The following describes two proteins that form a bound complex.

Sequence of the first protein:
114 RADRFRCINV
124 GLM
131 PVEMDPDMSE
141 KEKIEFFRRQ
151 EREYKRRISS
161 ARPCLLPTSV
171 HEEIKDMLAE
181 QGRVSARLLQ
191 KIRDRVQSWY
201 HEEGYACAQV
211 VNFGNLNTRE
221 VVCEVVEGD

Sequence of the second protein:
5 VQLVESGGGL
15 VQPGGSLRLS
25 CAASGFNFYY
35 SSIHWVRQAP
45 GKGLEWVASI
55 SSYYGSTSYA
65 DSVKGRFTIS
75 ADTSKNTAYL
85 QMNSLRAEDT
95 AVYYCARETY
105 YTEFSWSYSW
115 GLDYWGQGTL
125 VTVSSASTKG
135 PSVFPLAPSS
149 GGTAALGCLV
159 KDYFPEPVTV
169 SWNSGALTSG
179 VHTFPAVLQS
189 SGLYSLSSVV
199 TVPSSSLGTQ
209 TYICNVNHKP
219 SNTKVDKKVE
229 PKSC

Interface contacts:
Residue E107 in the second protein contacts residue N212 in the first protein (closest heavy-atom distance 2.7 Å).
Residue W114 in the second protein interacts with residue M138 in the first protein (closest heavy-atom distance 3.8 Å).
Residue F108 in the second protein contacts residue A186 in the first protein (closest heavy-atom distance 4.2 Å).
Residue F108 in the second protein interacts with residue F213 in the first protein (closest heavy-atom distance 3.1 Å).
Residue Y105 in the second protein contacts residue F147 in the first protein (closest heavy-atom distance 3.8 Å).
Residue W114 in the second protein is in contact with residue M134 in the first protein (closest heavy-atom distance 3.3 Å).
Residue E107 in the second protein contacts residue G214 in the first protein (closest heavy-atom distance 4.9 Å).
Residue T103 in the second protein contacts residue K143 in the first protein (closest heavy-atom distance 3.8 Å).
Residue E107 in the second protein contacts residue F213 in the first protein (closest heavy-atom distance 3.6 Å).
Residue Y58 in the second protein is in contact with residue N217 in the first protein (closest heavy-atom distance 3.5 Å).
Residue S60 in the second protein is in contact with residue R114 in the first protein (closest heavy-atom distance 4.9 Å).
Residue Y34 in the second protein contacts residue R148 in the first protein (closest heavy-atom distance 3.5 Å).
Residue Y104 in the second protein interacts with residue F147 in the first protein (closest heavy-atom distance 3.4 Å).
Residue S109 in the second protein interacts with residue N212 in the first protein (closest heavy-atom distance 2.9 Å).
Residue S109 in the second protein is in contact with residue V211 in the first protein (closest heavy-atom distance 2.7 Å).
Residue T103 in the second protein contacts residue E140 in the first protein (closest heavy-atom distance 4.2 Å).
Residue Y118 in the second protein is in contact with residue E140 in the first protein (closest heavy-atom distance 4.8 Å).
Residue F108 in the second protein is in contact with residue R193 in the first protein (closest heavy-atom distance 3.3 Å).
Residue Y112 in the second protein contacts residue D135 in the first protein (closest heavy-atom distance 4.9 Å).
Residue F108 in the second protein is in contact with residue N212 in the first protein (closest heavy-atom distance 3.2 Å).
Residue S62 in the second protein contacts residue R183 in the first protein (closest heavy-atom distance 5.0 Å).
Residue W114 in the second protein contacts residue F146 in the first protein (closest heavy-atom distance 4.1 Å).
Residue Y58 in the second protein interacts with residue F147 in the first protein (closest heavy-atom distance 4.4 Å).
Residue G59 in the second protein is in contact with residue R114 in the first protein (closest heavy-atom distance 3.4 Å).
Residue S35 in the second protein contacts residue E140 in the first protein (closest heavy-atom distance 4.9 Å).
Residue R101 in the second protein is in contact with residue K143 in the first protein (closest heavy-atom distance 3.8 Å).
Residue Y34 in the second protein interacts with residue F147 in the first protein (closest heavy-atom distance 3.7 Å).
Residue Y34 in the second protein contacts residue I144 in the first protein (closest heavy-atom distance 3.7 Å).
Residue Y34 in the second protein is in contact with residue E151 in the first protein (closest heavy-atom distance 3.7 Å).
Residue Y112 in the second protein is in contact with residue M134 in the first protein (closest heavy-atom distance 3.5 Å).
Residue W114 in the second protein contacts residue K143 in the first protein (closest heavy-atom distance 3.4 Å).
Residue Y57 in the second protein is in contact with residue N217 in the first protein (closest heavy-atom distance 3.4 Å).
Residue T61 in the second protein contacts residue R183 in the first protein (closest heavy-atom distance 2.9 Å).
Residue S60 in the second protein interacts with residue R183 in the first protein (closest heavy-atom distance 3.7 Å).
Residue Y105 in the second protein is in contact with residue F146 in the first protein (closest heavy-atom distance 4.0 Å).
Residue F108 in the second protein interacts with residue Q190 in the first protein (closest heavy-atom distance 4.0 Å).
Residue Y57 in the second protein interacts with residue F147 in the first protein (closest heavy-atom distance 3.5 Å).
Residue W114 in the second protein is in contact with residue F147 in the first protein (closest heavy-atom distance 4.1 Å).
Residue W110 in the second protein contacts residue P131 in the first protein (closest heavy-atom distance 4.0 Å).
Residue W110 in the second protein interacts with residue V132 in the first protein (closest heavy-atom distance 3.8 Å).
Residue T103 in the second protein contacts residue F147 in the first protein (closest heavy-atom distance 3.7 Å).
Residue Y57 in the second protein is in contact with residue R114 in the first protein (closest heavy-atom distance 4.9 Å).
Residue W110 in the second protein is in contact with residue Q150 in the first protein (closest heavy-atom distance 4.8 Å).
Residue G59 in the second protein interacts with residue R183 in the first protein (closest heavy-atom distance 4.0 Å).
Residue N31 in the second protein is in contact with residue I144 in the first protein (closest heavy-atom distance 4.4 Å).
Residue Y57 in the second protein is in contact with residue E151 in the first protein (closest heavy-atom distance 2.9 Å).
Residue E107 in the second protein contacts residue Q150 in the first protein (closest heavy-atom distance 4.6 Å).
Residue D117 in the second protein is in contact with residue K143 in the first protein (closest heavy-atom distance 4.0 Å).
Residue Y58 in the second protein is in contact with residue L216 in the first protein (closest heavy-atom distance 3.6 Å).
Residue R101 in the second protein contacts residue E140 in the first protein (closest heavy-atom distance 2.4 Å).
Residue T106 in the second protein interacts with residue L216 in the first protein (closest heavy-atom distance 4.1 Å).
Residue Y105 in the second protein interacts with residue Q150 in the first protein (closest heavy-atom distance 3.1 Å).
Residue E107 in the second protein interacts with residue L216 in the first protein (closest heavy-atom distance 4.0 Å).
Residue F108 in the second protein is in contact with residue L189 in the first protein (closest heavy-atom distance 3.6 Å).
Residue F108 in the second protein interacts with residue L216 in the first protein (closest heavy-atom distance 4.2 Å).
Residue W110 in the second protein contacts residue F146 in the first protein (closest heavy-atom distance 4.5 Å).
Residue Y58 in the second protein interacts with residue R114 in the first protein (closest heavy-atom distance 2.4 Å).
Residue F30 in the second protein interacts with residue E140 in the first protein (closest heavy-atom distance 4.5 Å).